The following describes two proteins that form a bound complex.

Sequence of chain B:
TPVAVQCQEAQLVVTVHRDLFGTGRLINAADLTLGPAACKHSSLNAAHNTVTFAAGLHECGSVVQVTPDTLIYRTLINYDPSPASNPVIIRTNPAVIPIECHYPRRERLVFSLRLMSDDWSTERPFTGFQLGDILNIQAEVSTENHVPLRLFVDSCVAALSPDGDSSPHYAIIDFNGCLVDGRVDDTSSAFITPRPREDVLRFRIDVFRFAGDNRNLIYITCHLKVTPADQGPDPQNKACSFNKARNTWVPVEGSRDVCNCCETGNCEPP

Sequence of chain A:
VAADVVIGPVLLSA

Interface contacts:
Residue F152 in chain B contacts residue V19 in chain A (closest heavy-atom distance 3.8 Å).
Residue L136 in chain B is in contact with residue I16 in chain A (closest heavy-atom distance 4.2 Å).
Residue L247 in chain B contacts residue A11 in chain A (closest heavy-atom distance 3.1 Å).
Residue K248 in chain B interacts with residue A11 in chain A (closest heavy-atom distance 3.9 Å).
Residue C245 in chain B interacts with residue D13 in chain A (closest heavy-atom distance 3.1 Å).
Residue H246 in chain B interacts with residue A12 in chain A (closest heavy-atom distance 3.4 Å).
Residue F134 in chain B contacts residue V10 in chain A (closest heavy-atom distance 3.8 Å).
Residue I243 in chain B interacts with residue I16 in chain A (closest heavy-atom distance 3.0 Å).
Residue R75 in chain B interacts with residue P18 in chain A (closest heavy-atom distance 4.0 Å).
Residue V230 in chain B interacts with residue L21 in chain A (closest heavy-atom distance 3.4 Å).
Residue G151 in chain B is in contact with residue S22 in chain A (closest heavy-atom distance 3.6 Å).
Residue Q153 in chain B interacts with residue A23 in chain A (closest heavy-atom distance 3.5 Å).
Residue L132 in chain B is in contact with residue V10 in chain A (closest heavy-atom distance 3.5 Å).
Residue T244 in chain B interacts with residue V15 in chain A (closest heavy-atom distance 3.8 Å).
Residue T244 in chain B interacts with residue V14 in chain A (closest heavy-atom distance 3.5 Å).
Residue V97 in chain B interacts with residue L20 in chain A (closest heavy-atom distance 4.0 Å).
Residue F149 in chain B interacts with residue G17 in chain A (closest heavy-atom distance 3.5 Å).
Residue N239 in chain B contacts residue V19 in chain A (closest heavy-atom distance 4.0 Å).
Residue L77 in chain B is in contact with residue P18 in chain A (closest heavy-atom distance 3.9 Å).
Residue C245 in chain B contacts residue V14 in chain A (closest heavy-atom distance 2.9 Å).
Residue Y242 in chain B is in contact with residue I16 in chain A (closest heavy-atom distance 3.7 Å).
Residue F152 in chain B is in contact with residue L21 in chain A (closest heavy-atom distance 3.0 Å).
Residue R75 in chain B contacts residue G17 in chain A (closest heavy-atom distance 3.9 Å).
Residue F149 in chain B interacts with residue P18 in chain A (closest heavy-atom distance 3.6 Å).
Residue F152 in chain B interacts with residue S22 in chain A (closest heavy-atom distance 2.6 Å).
Residue R232 in chain B is in contact with residue L21 in chain A (closest heavy-atom distance 3.5 Å).
Residue N239 in chain B contacts residue L20 in chain A (closest heavy-atom distance 3.9 Å).
Residue N239 in chain B is in contact with residue L21 in chain A (closest heavy-atom distance 3.1 Å).
Residue L136 in chain B contacts residue V14 in chain A (closest heavy-atom distance 3.5 Å).
Residue I241 in chain B interacts with residue V19 in chain A (closest heavy-atom distance 2.9 Å).
Residue V64 in chain B interacts with residue G17 in chain A (closest heavy-atom distance 3.4 Å).
Residue F149 in chain B is in contact with residue I16 in chain A (closest heavy-atom distance 3.7 Å).
Residue K248 in chain B is in contact with residue V10 in chain A (closest heavy-atom distance 3.7 Å).
Residue L240 in chain B contacts residue L20 in chain A (closest heavy-atom distance 3.3 Å).
Residue L247 in chain B is in contact with residue A12 in chain A (closest heavy-atom distance 2.8 Å).
Residue I241 in chain B contacts residue P18 in chain A (closest heavy-atom distance 3.8 Å).
Residue T150 in chain B is in contact with residue L20 in chain A (closest heavy-atom distance 4.0 Å).
Residue F149 in chain B contacts residue L20 in chain A (closest heavy-atom distance 3.0 Å).
Residue Y242 in chain B is in contact with residue G17 in chain A (closest heavy-atom distance 3.7 Å).
Residue F134 in chain B contacts residue A11 in chain A (closest heavy-atom distance 4.1 Å).
Residue I243 in chain B contacts residue V15 in chain A (closest heavy-atom distance 3.4 Å).
Residue F134 in chain B contacts residue A12 in chain A (closest heavy-atom distance 3.2 Å).
Residue V249 in chain B interacts with residue V10 in chain A (closest heavy-atom distance 3.4 Å).
Residue Y242 in chain B is in contact with residue P18 in chain A (closest heavy-atom distance 3.3 Å).
Residue P99 in chain B interacts with residue L20 in chain A (closest heavy-atom distance 3.6 Å).
Residue F231 in chain B contacts residue L21 in chain A (closest heavy-atom distance 3.8 Å).
Residue L138 in chain B interacts with residue I16 in chain A (closest heavy-atom distance 3.9 Å).
Residue V64 in chain B is in contact with residue V15 in chain A (closest heavy-atom distance 3.5 Å).
Residue G151 in chain B contacts residue L20 in chain A (closest heavy-atom distance 3.6 Å).
Residue R137 in chain B is in contact with residue I16 in chain A (closest heavy-atom distance 4.0 Å).
Residue F134 in chain B contacts residue V14 in chain A (closest heavy-atom distance 3.8 Å).
Residue F149 in chain B contacts residue V19 in chain A (closest heavy-atom distance 3.7 Å).
Residue Q153 in chain B is in contact with residue L21 in chain A (closest heavy-atom distance 4.0 Å).
Residue I243 in chain B interacts with residue V14 in chain A (closest heavy-atom distance 3.7 Å).
Residue L240 in chain B interacts with residue V19 in chain A (closest heavy-atom distance 3.1 Å).
Residue H246 in chain B contacts residue D13 in chain A (closest heavy-atom distance 2.6 Å).
Residue Q153 in chain B contacts residue S22 in chain A (closest heavy-atom distance 3.1 Å).
Residue H246 in chain B contacts residue A11 in chain A (closest heavy-atom distance 3.2 Å).
Residue F152 in chain B contacts residue L20 in chain A (closest heavy-atom distance 3.4 Å).
Residue C245 in chain B is in contact with residue A12 in chain A (closest heavy-atom distance 3.7 Å).